This data describes a binding interaction between two proteins.

Sequence of chain B:
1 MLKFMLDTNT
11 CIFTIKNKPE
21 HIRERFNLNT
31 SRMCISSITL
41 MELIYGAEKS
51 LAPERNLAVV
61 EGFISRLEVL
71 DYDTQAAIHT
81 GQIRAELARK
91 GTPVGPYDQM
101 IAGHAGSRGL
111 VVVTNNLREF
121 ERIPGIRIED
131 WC

Sequence of chain A:
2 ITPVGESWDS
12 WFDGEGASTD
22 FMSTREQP

Contacts between the two chains:
Residue K18 in chain B interacts with residue F13 in chain A (closest heavy-atom distance 3.0 Å).
Residue T14 in chain B interacts with residue W12 in chain A (closest heavy-atom distance 4.0 Å).
Residue P96 in chain B contacts residue Q28 in chain A (closest heavy-atom distance 3.2 Å).
Residue G62 in chain B interacts with residue W12 in chain A (closest heavy-atom distance 3.6 Å).
Residue P19 in chain B interacts with residue F13 in chain A (closest heavy-atom distance 3.8 Å).
Residue R23 in chain B contacts residue F13 in chain A (closest heavy-atom distance 3.6 Å).
Residue N56 in chain B is in contact with residue S19 in chain A (closest heavy-atom distance 2.9 Å).
Residue G46 in chain B is in contact with residue F22 in chain A (closest heavy-atom distance 3.7 Å).
Residue F26 in chain B is in contact with residue F13 in chain A (closest heavy-atom distance 3.8 Å).
Residue V59 in chain B is in contact with residue W12 in chain A (closest heavy-atom distance 3.0 Å).
Residue L51 in chain B interacts with residue D21 in chain A (closest heavy-atom distance 2.8 Å).
Residue R23 in chain B interacts with residue D10 in chain A (closest heavy-atom distance 2.8 Å).
Residue K18 in chain B is in contact with residue G15 in chain A (closest heavy-atom distance 3.1 Å).
Residue T8 in chain B interacts with residue R26 in chain A (closest heavy-atom distance 3.7 Å).
Residue S31 in chain B is in contact with residue P4 in chain A (closest heavy-atom distance 3.3 Å).
Residue N27 in chain B contacts residue W9 in chain A (closest heavy-atom distance 3.5 Å).
Residue E42 in chain B interacts with residue R26 in chain A (closest heavy-atom distance 2.8 Å).
Residue Y97 in chain B interacts with residue Q28 in chain A (closest heavy-atom distance 2.8 Å).
Residue F26 in chain B contacts residue W9 in chain A (closest heavy-atom distance 3.5 Å).
Residue I12 in chain B is in contact with residue M23 in chain A (closest heavy-atom distance 3.6 Å).
Residue I15 in chain B contacts residue W12 in chain A (closest heavy-atom distance 3.9 Å).
Residue N56 in chain B interacts with residue F22 in chain A (closest heavy-atom distance 3.9 Å).
Residue E42 in chain B is in contact with residue M23 in chain A (closest heavy-atom distance 3.2 Å).
Residue T30 in chain B is in contact with residue W9 in chain A (closest heavy-atom distance 3.6 Å).
Residue A47 in chain B contacts residue F22 in chain A (closest heavy-atom distance 3.5 Å).
Residue Y45 in chain B contacts residue E27 in chain A (closest heavy-atom distance 3.0 Å).
Residue F63 in chain B is in contact with residue W12 in chain A (closest heavy-atom distance 3.3 Å).
Residue R66 in chain B contacts residue S11 in chain A (closest heavy-atom distance 2.8 Å).
Residue K16 in chain B interacts with residue M23 in chain A (closest heavy-atom distance 3.9 Å).
Residue K49 in chain B contacts residue T25 in chain A (closest heavy-atom distance 3.6 Å).
Residue T30 in chain B contacts residue V5 in chain A (closest heavy-atom distance 3.3 Å).
Residue M33 in chain B interacts with residue W9 in chain A (closest heavy-atom distance 3.5 Å).
Residue R66 in chain B is in contact with residue W9 in chain A (closest heavy-atom distance 3.5 Å).
Residue I15 in chain B is in contact with residue F22 in chain A (closest heavy-atom distance 3.6 Å).
Residue S50 in chain B is in contact with residue D21 in chain A (closest heavy-atom distance 3.5 Å).
Residue P96 in chain B contacts residue P29 in chain A (closest heavy-atom distance 3.7 Å).
Residue K16 in chain B interacts with residue F22 in chain A (closest heavy-atom distance 2.8 Å).
Residue K16 in chain B is in contact with residue T20 in chain A (closest heavy-atom distance 3.2 Å).
Residue G95 in chain B contacts residue Q28 in chain A (closest heavy-atom distance 3.0 Å).
Residue R66 in chain B contacts residue S8 in chain A (closest heavy-atom distance 2.9 Å).
Residue G46 in chain B interacts with residue M23 in chain A (closest heavy-atom distance 3.4 Å).
Residue V59 in chain B interacts with residue G17 in chain A (closest heavy-atom distance 3.5 Å).
Residue V59 in chain B interacts with residue A18 in chain A (closest heavy-atom distance 3.9 Å).
Residue D98 in chain B contacts residue R26 in chain A (closest heavy-atom distance 2.7 Å).
Residue N9 in chain B contacts residue R26 in chain A (closest heavy-atom distance 3.4 Å).
Residue F63 in chain B contacts residue W9 in chain A (closest heavy-atom distance 3.5 Å).
Residue R55 in chain B interacts with residue A18 in chain A (closest heavy-atom distance 3.8 Å).
Residue K49 in chain B contacts residue E27 in chain A (closest heavy-atom distance 2.5 Å).
Residue Y97 in chain B interacts with residue R26 in chain A (closest heavy-atom distance 3.5 Å).
Residue R66 in chain B contacts residue E7 in chain A (closest heavy-atom distance 3.5 Å).
Residue T14 in chain B interacts with residue F13 in chain A (closest heavy-atom distance 3.9 Å).
Residue R66 in chain B is in contact with residue W12 in chain A (closest heavy-atom distance 3.4 Å).
Residue N27 in chain B is in contact with residue D10 in chain A (closest heavy-atom distance 3.1 Å).
Residue V59 in chain B contacts residue E16 in chain A (closest heavy-atom distance 3.9 Å).
Residue K18 in chain B interacts with residue W12 in chain A (closest heavy-atom distance 3.2 Å).
Residue S31 in chain B interacts with residue T3 in chain A (closest heavy-atom distance 3.8 Å).
Residue D98 in chain B contacts residue Q28 in chain A (closest heavy-atom distance 3.0 Å).
Residue R55 in chain B contacts residue S19 in chain A (closest heavy-atom distance 3.7 Å).
Residue N56 in chain B interacts with residue A18 in chain A (closest heavy-atom distance 3.2 Å).
Residue R55 in chain B is in contact with residue G17 in chain A (closest heavy-atom distance 3.0 Å).